Sequence of protein 2:
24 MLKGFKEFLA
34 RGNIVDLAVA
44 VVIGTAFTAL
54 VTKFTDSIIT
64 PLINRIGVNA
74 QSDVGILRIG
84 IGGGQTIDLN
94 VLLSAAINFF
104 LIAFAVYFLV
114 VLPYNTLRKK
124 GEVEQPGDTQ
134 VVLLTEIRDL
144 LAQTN

Sequence of protein 1:
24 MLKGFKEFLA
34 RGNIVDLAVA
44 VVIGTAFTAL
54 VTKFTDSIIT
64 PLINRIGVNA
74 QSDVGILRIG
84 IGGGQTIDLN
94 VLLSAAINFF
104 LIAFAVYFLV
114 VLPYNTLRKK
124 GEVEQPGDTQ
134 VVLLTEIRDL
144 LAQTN

The following describes two proteins that form a bound complex.

Interface contacts:
Residue A41 in protein 2 is in contact with residue A43 in protein 1 (closest heavy-atom distance 3.4 Å).
Residue L53 in protein 2 contacts residue F102 in protein 1 (closest heavy-atom distance 3.5 Å).
Residue V42 in protein 2 contacts residue V109 in protein 1 (closest heavy-atom distance 3.4 Å).
Residue S60 in protein 2 contacts residue L95 in protein 1 (closest heavy-atom distance 3.6 Å).
Residue T147 in protein 2 interacts with residue N148 in protein 1 (closest heavy-atom distance 3.6 Å).
Residue I61 in protein 2 contacts residue L92 in protein 1 (closest heavy-atom distance 4.0 Å).
Residue G70 in protein 2 contacts residue I82 in protein 1 (closest heavy-atom distance 3.0 Å).
Residue P64 in protein 2 interacts with residue I90 in protein 1 (closest heavy-atom distance 3.6 Å).
Residue V38 in protein 2 interacts with residue V113 in protein 1 (closest heavy-atom distance 4.0 Å).
Residue G70 in protein 2 contacts residue L80 in protein 1 (closest heavy-atom distance 3.1 Å).
Residue N72 in protein 2 interacts with residue I82 in protein 1 (closest heavy-atom distance 2.8 Å).
Residue P64 in protein 2 interacts with residue T89 in protein 1 (closest heavy-atom distance 3.2 Å).
Residue L53 in protein 2 contacts residue A98 in protein 1 (closest heavy-atom distance 3.3 Å).
Residue A49 in protein 2 interacts with residue I105 in protein 1 (closest heavy-atom distance 3.7 Å).
Residue V45 in protein 2 contacts residue T51 in protein 1 (closest heavy-atom distance 3.6 Å).
Residue S60 in protein 2 contacts residue V94 in protein 1 (closest heavy-atom distance 3.5 Å).
Residue S60 in protein 2 interacts with residue D91 in protein 1 (closest heavy-atom distance 3.0 Å).
Residue R68 in protein 2 contacts residue V77 in protein 1 (closest heavy-atom distance 3.1 Å).
Residue L143 in protein 2 is in contact with residue R141 in protein 1 (closest heavy-atom distance 3.9 Å).
Residue R34 in protein 2 interacts with residue P129 in protein 1 (closest heavy-atom distance 3.6 Å).
Residue V44 in protein 2 interacts with residue G47 in protein 1 (closest heavy-atom distance 3.5 Å).
Residue A33 in protein 2 interacts with residue E127 in protein 1 (closest heavy-atom distance 3.1 Å).
Residue R68 in protein 2 contacts residue L80 in protein 1 (closest heavy-atom distance 3.5 Å).
Residue I61 in protein 2 contacts residue I90 in protein 1 (closest heavy-atom distance 3.9 Å).
Residue V71 in protein 2 interacts with residue I82 in protein 1 (closest heavy-atom distance 3.2 Å).
Residue L32 in protein 2 contacts residue Y117 in protein 1 (closest heavy-atom distance 3.8 Å).
Residue D39 in protein 2 is in contact with residue Y117 in protein 1 (closest heavy-atom distance 3.6 Å).
Residue S60 in protein 2 is in contact with residue I90 in protein 1 (closest heavy-atom distance 3.8 Å).
Residue L136 in protein 2 is in contact with residue T138 in protein 1 (closest heavy-atom distance 2.9 Å).
Residue E139 in protein 2 interacts with residue R141 in protein 1 (closest heavy-atom distance 3.4 Å).
Residue Q74 in protein 2 contacts residue I82 in protein 1 (closest heavy-atom distance 3.1 Å).
Residue L136 in protein 2 interacts with residue L137 in protein 1 (closest heavy-atom distance 3.6 Å).
Residue L65 in protein 2 is in contact with residue I90 in protein 1 (closest heavy-atom distance 3.3 Å).
Residue A33 in protein 2 is in contact with residue V126 in protein 1 (closest heavy-atom distance 3.3 Å).
Residue I61 in protein 2 is in contact with residue L95 in protein 1 (closest heavy-atom distance 3.8 Å).
Residue F57 in protein 2 interacts with residue L95 in protein 1 (closest heavy-atom distance 3.4 Å).
Residue L53 in protein 2 interacts with residue A99 in protein 1 (closest heavy-atom distance 3.9 Å).
Residue I37 in protein 2 is in contact with residue D39 in protein 1 (closest heavy-atom distance 3.0 Å).
Residue A73 in protein 2 is in contact with residue I82 in protein 1 (closest heavy-atom distance 2.9 Å).
Residue N67 in protein 2 contacts residue Q88 in protein 1 (closest heavy-atom distance 3.8 Å).
Residue I37 in protein 2 contacts residue A43 in protein 1 (closest heavy-atom distance 3.3 Å).
Residue T48 in protein 2 is in contact with residue T51 in protein 1 (closest heavy-atom distance 3.8 Å).
Residue V45 in protein 2 contacts residue G47 in protein 1 (closest heavy-atom distance 3.5 Å).
Residue L40 in protein 2 is in contact with residue L40 in protein 1 (closest heavy-atom distance 3.3 Å).
Residue N67 in protein 2 is in contact with residue L80 in protein 1 (closest heavy-atom distance 2.6 Å).
Residue L40 in protein 2 is in contact with residue A43 in protein 1 (closest heavy-atom distance 3.5 Å).
Residue L136 in protein 2 contacts residue V134 in protein 1 (closest heavy-atom distance 3.5 Å).
Residue R68 in protein 2 is in contact with residue D76 in protein 1 (closest heavy-atom distance 3.1 Å).
Residue Q133 in protein 2 is in contact with residue Q133 in protein 1 (closest heavy-atom distance 3.3 Å).
Residue N36 in protein 2 contacts residue N36 in protein 1 (closest heavy-atom distance 4.0 Å).
Residue Q133 in protein 2 is in contact with residue V134 in protein 1 (closest heavy-atom distance 3.8 Å).
Residue L143 in protein 2 contacts residue L144 in protein 1 (closest heavy-atom distance 3.7 Å).
Residue I140 in protein 2 is in contact with residue L144 in protein 1 (closest heavy-atom distance 3.7 Å).
Residue L136 in protein 2 contacts residue R141 in protein 1 (closest heavy-atom distance 3.4 Å).
Residue I69 in protein 2 interacts with residue L80 in protein 1 (closest heavy-atom distance 3.2 Å).
Residue L137 in protein 2 is in contact with residue L137 in protein 1 (closest heavy-atom distance 3.5 Å).
Residue F50 in protein 2 contacts residue F102 in protein 1 (closest heavy-atom distance 3.8 Å).
Residue I140 in protein 2 interacts with residue I140 in protein 1 (closest heavy-atom distance 3.8 Å).
Residue V42 in protein 2 is in contact with residue V113 in protein 1 (closest heavy-atom distance 3.5 Å).
Residue I140 in protein 2 contacts residue R141 in protein 1 (closest heavy-atom distance 3.3 Å).